Sequence of chain B:
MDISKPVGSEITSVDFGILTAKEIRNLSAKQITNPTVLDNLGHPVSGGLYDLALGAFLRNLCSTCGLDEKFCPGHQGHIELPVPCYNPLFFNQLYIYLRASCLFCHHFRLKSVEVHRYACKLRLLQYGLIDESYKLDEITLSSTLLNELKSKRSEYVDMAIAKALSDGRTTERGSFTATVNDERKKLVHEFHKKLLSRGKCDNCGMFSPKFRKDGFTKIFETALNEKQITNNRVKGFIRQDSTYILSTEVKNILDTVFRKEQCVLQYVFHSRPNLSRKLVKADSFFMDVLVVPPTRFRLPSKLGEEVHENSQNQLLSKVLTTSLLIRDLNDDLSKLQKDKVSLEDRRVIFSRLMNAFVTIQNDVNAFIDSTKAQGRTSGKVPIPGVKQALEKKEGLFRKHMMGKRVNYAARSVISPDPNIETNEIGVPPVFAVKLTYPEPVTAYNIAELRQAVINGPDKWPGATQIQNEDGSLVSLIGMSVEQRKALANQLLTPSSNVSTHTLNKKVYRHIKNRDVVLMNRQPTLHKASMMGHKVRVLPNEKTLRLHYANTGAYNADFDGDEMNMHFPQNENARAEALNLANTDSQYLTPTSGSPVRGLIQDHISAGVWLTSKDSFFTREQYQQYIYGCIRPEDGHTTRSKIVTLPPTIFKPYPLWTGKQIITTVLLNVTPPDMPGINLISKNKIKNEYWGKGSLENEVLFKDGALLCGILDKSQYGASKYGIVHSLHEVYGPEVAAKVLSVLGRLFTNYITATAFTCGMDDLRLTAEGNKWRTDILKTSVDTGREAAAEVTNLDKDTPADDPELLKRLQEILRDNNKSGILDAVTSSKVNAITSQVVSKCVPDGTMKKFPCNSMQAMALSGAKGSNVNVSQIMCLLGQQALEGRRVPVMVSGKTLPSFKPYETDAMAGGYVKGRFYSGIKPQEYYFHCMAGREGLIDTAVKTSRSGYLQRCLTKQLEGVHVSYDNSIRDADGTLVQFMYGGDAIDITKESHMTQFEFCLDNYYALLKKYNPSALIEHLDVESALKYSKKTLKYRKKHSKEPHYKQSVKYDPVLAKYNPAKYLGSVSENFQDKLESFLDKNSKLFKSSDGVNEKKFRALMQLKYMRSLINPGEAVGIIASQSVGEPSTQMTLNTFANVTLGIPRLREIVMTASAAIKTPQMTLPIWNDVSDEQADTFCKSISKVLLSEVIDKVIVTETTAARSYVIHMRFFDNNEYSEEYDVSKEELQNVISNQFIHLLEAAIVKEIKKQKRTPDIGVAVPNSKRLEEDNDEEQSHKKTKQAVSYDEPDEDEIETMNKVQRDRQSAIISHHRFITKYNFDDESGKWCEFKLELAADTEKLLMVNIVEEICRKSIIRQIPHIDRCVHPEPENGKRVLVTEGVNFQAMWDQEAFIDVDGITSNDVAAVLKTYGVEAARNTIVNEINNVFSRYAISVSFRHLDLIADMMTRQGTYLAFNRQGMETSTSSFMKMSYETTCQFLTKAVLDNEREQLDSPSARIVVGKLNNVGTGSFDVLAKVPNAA

Sequence of chain A:
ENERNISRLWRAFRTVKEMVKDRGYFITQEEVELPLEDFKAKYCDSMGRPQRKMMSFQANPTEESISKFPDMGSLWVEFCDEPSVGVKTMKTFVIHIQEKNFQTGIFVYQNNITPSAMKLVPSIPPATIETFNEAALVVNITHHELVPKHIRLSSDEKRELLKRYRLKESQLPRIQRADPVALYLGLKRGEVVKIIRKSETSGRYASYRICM

This data describes a binding interaction between two proteins.

Contacts between the two chains:
Residue E1556 in chain B interacts with residue R212 in chain A (closest heavy-atom distance 2.4 Å).
Residue D1531 in chain B contacts residue R11 in chain A (closest heavy-atom distance 3.5 Å).
Residue E1138 in chain B is in contact with residue R207 in chain A (closest heavy-atom distance 2.7 Å).
Residue S207 in chain B interacts with residue K171 in chain A (closest heavy-atom distance 3.1 Å).
Residue Q1592 in chain B interacts with residue Q179 in chain A (closest heavy-atom distance 2.9 Å).
Residue Y1114 in chain B is in contact with residue H146 in chain A (closest heavy-atom distance 3.2 Å).
Residue Y1120 in chain B is in contact with residue R207 in chain A (closest heavy-atom distance 2.2 Å).
Residue K1115 in chain B is in contact with residue Q32 in chain A (closest heavy-atom distance 2.9 Å).
Residue G1052 in chain B contacts residue Y208 in chain A (closest heavy-atom distance 3.5 Å).
Residue G1051 in chain B interacts with residue T204 in chain A (closest heavy-atom distance 3.4 Å).
Residue W1530 in chain B contacts residue R14 in chain A (closest heavy-atom distance 2.5 Å).
Residue Y1553 in chain B interacts with residue H147 in chain A (closest heavy-atom distance 3.5 Å).
Residue R1039 in chain B contacts residue Y168 in chain A (closest heavy-atom distance 2.7 Å).
Residue F1048 in chain B contacts residue Y208 in chain A (closest heavy-atom distance 3.0 Å).
Residue E1556 in chain B interacts with residue P151 in chain A (closest heavy-atom distance 3.5 Å).
Residue K1126 in chain B interacts with residue R167 in chain A (closest heavy-atom distance 3.5 Å).
Residue D1539 in chain B interacts with residue H147 in chain A (closest heavy-atom distance 3.4 Å).
Residue F1048 in chain B contacts residue Y211 in chain A (closest heavy-atom distance 3.5 Å).
Residue N1560 in chain B interacts with residue L149 in chain A (closest heavy-atom distance 2.9 Å).
Residue R1591 in chain B interacts with residue R177 in chain A (closest heavy-atom distance 3.0 Å).
Residue G1593 in chain B interacts with residue R177 in chain A (closest heavy-atom distance 3.3 Å).
Residue G1051 in chain B is in contact with residue S202 in chain A (closest heavy-atom distance 3.0 Å).
Residue R1039 in chain B contacts residue L170 in chain A (closest heavy-atom distance 3.4 Å).
Residue S1137 in chain B is in contact with residue S205 in chain A (closest heavy-atom distance 3.3 Å).
Residue E1533 in chain B interacts with residue R14 in chain A (closest heavy-atom distance 3.2 Å).
Residue T209 in chain B contacts residue S173 in chain A (closest heavy-atom distance 3.3 Å).
Residue N1139 in chain B contacts residue T204 in chain A (closest heavy-atom distance 3.0 Å).
Residue I1541 in chain B interacts with residue H147 in chain A (closest heavy-atom distance 2.6 Å).
Residue Y1553 in chain B interacts with residue I144 in chain A (closest heavy-atom distance 3.5 Å).
Residue E215 in chain B is in contact with residue R177 in chain A (closest heavy-atom distance 3.4 Å).
Residue N1139 in chain B interacts with residue S205 in chain A (closest heavy-atom distance 3.5 Å).
Residue D1539 in chain B contacts residue E148 in chain A (closest heavy-atom distance 3.0 Å).
Residue G1052 in chain B is in contact with residue S205 in chain A (closest heavy-atom distance 3.0 Å).
Residue A1125 in chain B contacts residue R167 in chain A (closest heavy-atom distance 3.4 Å).
Residue R1559 in chain B interacts with residue R200 in chain A (closest heavy-atom distance 3.5 Å).
Residue D1053 in chain B interacts with residue T204 in chain A (closest heavy-atom distance 3.0 Å).
Residue D1587 in chain B interacts with residue R200 in chain A (closest heavy-atom distance 3.1 Å).
Residue D1053 in chain B is in contact with residue S205 in chain A (closest heavy-atom distance 3.5 Å).
Residue D1042 in chain B interacts with residue Q174 in chain A (closest heavy-atom distance 3.5 Å).
Residue H1113 in chain B interacts with residue V150 in chain A (closest heavy-atom distance 2.9 Å).
Residue H1113 in chain B contacts residue H147 in chain A (closest heavy-atom distance 2.9 Å).
Residue T1552 in chain B contacts residue I144 in chain A (closest heavy-atom distance 3.5 Å).
Residue T211 in chain B is in contact with residue S173 in chain A (closest heavy-atom distance 3.3 Å).
Residue T211 in chain B is in contact with residue R177 in chain A (closest heavy-atom distance 3.6 Å).
Residue L1045 in chain B interacts with residue P176 in chain A (closest heavy-atom distance 3.5 Å).
Residue L1045 in chain B contacts residue Q174 in chain A (closest heavy-atom distance 2.9 Å).
Residue R1580 in chain B contacts residue T204 in chain A (closest heavy-atom distance 3.1 Å).
Residue T1590 in chain B is in contact with residue R212 in chain A (closest heavy-atom distance 2.8 Å).
Residue D1121 in chain B interacts with residue K197 in chain A (closest heavy-atom distance 2.8 Å).
Residue M1049 in chain B contacts residue Y208 in chain A (closest heavy-atom distance 3.4 Å).
Residue G1554 in chain B is in contact with residue D182 in chain A (closest heavy-atom distance 3.5 Å).
Residue E1556 in chain B contacts residue R200 in chain A (closest heavy-atom distance 2.8 Å).
Residue N1139 in chain B is in contact with residue E203 in chain A (closest heavy-atom distance 3.3 Å).
Residue Y1114 in chain B contacts residue K152 in chain A (closest heavy-atom distance 3.0 Å).
Residue V1555 in chain B contacts residue D182 in chain A (closest heavy-atom distance 2.9 Å).
Residue A1557 in chain B contacts residue L149 in chain A (closest heavy-atom distance 3.3 Å).
Residue Y1114 in chain B interacts with residue T145 in chain A (closest heavy-atom distance 3.5 Å).
Residue K1551 in chain B is in contact with residue P183 in chain A (closest heavy-atom distance 3.3 Å).
Residue Q1592 in chain B is in contact with residue R177 in chain A (closest heavy-atom distance 3.0 Å).
Residue N1139 in chain B contacts residue G206 in chain A (closest heavy-atom distance 3.5 Å).